Sequence of protein 2:
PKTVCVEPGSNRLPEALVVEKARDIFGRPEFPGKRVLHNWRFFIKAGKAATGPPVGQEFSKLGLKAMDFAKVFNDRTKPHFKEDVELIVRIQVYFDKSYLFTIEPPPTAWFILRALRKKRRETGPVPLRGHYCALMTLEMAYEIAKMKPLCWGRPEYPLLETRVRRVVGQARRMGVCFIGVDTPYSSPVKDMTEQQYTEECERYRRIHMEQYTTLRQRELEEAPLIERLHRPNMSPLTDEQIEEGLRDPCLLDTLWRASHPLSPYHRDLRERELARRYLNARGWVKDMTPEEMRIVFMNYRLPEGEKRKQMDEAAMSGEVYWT

Interface contacts:
Residue K132 in protein 2 contacts residue A24 in protein 1 (closest heavy-atom distance 2.7 Å).
Residue H221 in protein 2 is in contact with residue G106 in protein 1 (closest heavy-atom distance 3.3 Å).
Residue K95 in protein 2 is in contact with residue F90 in protein 1 (closest heavy-atom distance 3.1 Å).
Residue R127 in protein 2 is in contact with residue P27 in protein 1 (closest heavy-atom distance 3.3 Å).
Residue P201 in protein 2 contacts residue E48 in protein 1 (closest heavy-atom distance 3.2 Å).
Residue Y313 in protein 2 is in contact with residue D141 in protein 1 (closest heavy-atom distance 2.6 Å).
Residue R130 in protein 2 contacts residue T26 in protein 1 (closest heavy-atom distance 3.2 Å).
Residue K15 in protein 2 interacts with residue Y33 in protein 1 (closest heavy-atom distance 3.1 Å).
Residue H144 in protein 2 contacts residue K69 in protein 1 (closest heavy-atom distance 3.3 Å).
Residue E152 in protein 2 interacts with residue K80 in protein 1 (closest heavy-atom distance 3.1 Å).
Residue Y210 in protein 2 is in contact with residue E101 in protein 1 (closest heavy-atom distance 3.0 Å).
Residue C214 in protein 2 interacts with residue Y108 in protein 1 (closest heavy-atom distance 3.3 Å).
Residue V194 in protein 2 contacts residue A114 in protein 1 (closest heavy-atom distance 3.3 Å).
Residue E156 in protein 2 is in contact with residue Y104 in protein 1 (closest heavy-atom distance 2.5 Å).
Residue G22 in protein 2 is in contact with residue W102 in protein 1 (closest heavy-atom distance 2.7 Å).
Residue H93 in protein 2 interacts with residue F90 in protein 1 (closest heavy-atom distance 3.1 Å).
Residue K131 in protein 2 interacts with residue E70 in protein 1 (closest heavy-atom distance 3.2 Å).
Residue R130 in protein 2 contacts residue P27 in protein 1 (closest heavy-atom distance 3.1 Å).
Residue Y225 in protein 2 interacts with residue W135 in protein 1 (closest heavy-atom distance 3.2 Å).
Residue E20 in protein 2 interacts with residue T103 in protein 1 (closest heavy-atom distance 2.9 Å).
Residue L148 in protein 2 contacts residue Y78 in protein 1 (closest heavy-atom distance 2.7 Å).
Residue K203 in protein 2 is in contact with residue E44 in protein 1 (closest heavy-atom distance 3.2 Å).
Residue H144 in protein 2 is in contact with residue E67 in protein 1 (closest heavy-atom distance 3.1 Å).
Residue H93 in protein 2 is in contact with residue K91 in protein 1 (closest heavy-atom distance 3.2 Å).
Residue R130 in protein 2 is in contact with residue D28 in protein 1 (closest heavy-atom distance 3.1 Å).
Residue N24 in protein 2 interacts with residue T103 in protein 1 (closest heavy-atom distance 3.0 Å).
Residue R178 in protein 2 interacts with residue W135 in protein 1 (closest heavy-atom distance 3.1 Å).
Residue G22 in protein 2 is in contact with residue T103 in protein 1 (closest heavy-atom distance 3.2 Å).
Residue Y155 in protein 2 interacts with residue G106 in protein 1 (closest heavy-atom distance 3.0 Å).
Residue R218 in protein 2 is in contact with residue E109 in protein 1 (closest heavy-atom distance 2.8 Å).
Residue K95 in protein 2 contacts residue I89 in protein 1 (closest heavy-atom distance 3.1 Å).
Residue Y155 in protein 2 interacts with residue P105 in protein 1 (closest heavy-atom distance 2.5 Å).
Residue C18 in protein 2 interacts with residue T103 in protein 1 (closest heavy-atom distance 3.2 Å).
Residue R127 in protein 2 contacts residue P86 in protein 1 (closest heavy-atom distance 3.1 Å).
Residue H221 in protein 2 is in contact with residue Y104 in protein 1 (closest heavy-atom distance 3.0 Å).
Residue Y198 in protein 2 contacts residue R51 in protein 1 (closest heavy-atom distance 3.3 Å).
Residue H221 in protein 2 interacts with residue W102 in protein 1 (closest heavy-atom distance 3.0 Å).
Residue Y198 in protein 2 is in contact with residue F52 in protein 1 (closest heavy-atom distance 3.3 Å).
Residue E99 in protein 2 is in contact with residue G21 in protein 1 (closest heavy-atom distance 3.0 Å).
Residue T150 in protein 2 contacts residue G79 in protein 1 (closest heavy-atom distance 3.2 Å).
Residue R25 in protein 2 contacts residue P105 in protein 1 (closest heavy-atom distance 3.3 Å).
Residue N24 in protein 2 is in contact with residue Y104 in protein 1 (closest heavy-atom distance 3.1 Å).
Residue A128 in protein 2 contacts residue Y29 in protein 1 (closest heavy-atom distance 2.9 Å).
Residue R218 in protein 2 interacts with residue I112 in protein 1 (closest heavy-atom distance 3.2 Å).
Residue E152 in protein 2 contacts residue Y104 in protein 1 (closest heavy-atom distance 3.1 Å).
Residue E20 in protein 2 contacts residue W102 in protein 1 (closest heavy-atom distance 3.2 Å).
Residue Y155 in protein 2 interacts with residue N110 in protein 1 (closest heavy-atom distance 2.9 Å).
Residue K203 in protein 2 is in contact with residue P40 in protein 1 (closest heavy-atom distance 3.3 Å).
Residue K203 in protein 2 is in contact with residue A38 in protein 1 (closest heavy-atom distance 2.7 Å).
Residue P201 in protein 2 is in contact with residue Y76 in protein 1 (closest heavy-atom distance 3.2 Å).
Residue R127 in protein 2 contacts residue D25 in protein 1 (closest heavy-atom distance 3.2 Å).
Residue R185 in protein 2 interacts with residue Q115 in protein 1 (closest heavy-atom distance 3.2 Å).
Residue K203 in protein 2 is in contact with residue A39 in protein 1 (closest heavy-atom distance 3.2 Å).
Residue R178 in protein 2 contacts residue N110 in protein 1 (closest heavy-atom distance 3.2 Å).
Residue Y155 in protein 2 contacts residue I107 in protein 1 (closest heavy-atom distance 3.3 Å).
Residue V194 in protein 2 interacts with residue K111 in protein 1 (closest heavy-atom distance 3.1 Å).
Residue N24 in protein 2 interacts with residue P105 in protein 1 (closest heavy-atom distance 3.2 Å).
Residue F94 in protein 2 interacts with residue K91 in protein 1 (closest heavy-atom distance 2.8 Å).
Residue K91 in protein 2 contacts residue K91 in protein 1 (closest heavy-atom distance 2.5 Å).
Residue Y145 in protein 2 contacts residue Y56 in protein 1 (closest heavy-atom distance 2.9 Å).

Sequence of protein 1:
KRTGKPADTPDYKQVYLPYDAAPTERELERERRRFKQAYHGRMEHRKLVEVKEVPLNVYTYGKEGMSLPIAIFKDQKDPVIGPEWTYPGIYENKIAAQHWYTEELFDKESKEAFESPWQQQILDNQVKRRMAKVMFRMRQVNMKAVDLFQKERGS

These two protein chains interact to form a complex.